Sequence of the second protein:
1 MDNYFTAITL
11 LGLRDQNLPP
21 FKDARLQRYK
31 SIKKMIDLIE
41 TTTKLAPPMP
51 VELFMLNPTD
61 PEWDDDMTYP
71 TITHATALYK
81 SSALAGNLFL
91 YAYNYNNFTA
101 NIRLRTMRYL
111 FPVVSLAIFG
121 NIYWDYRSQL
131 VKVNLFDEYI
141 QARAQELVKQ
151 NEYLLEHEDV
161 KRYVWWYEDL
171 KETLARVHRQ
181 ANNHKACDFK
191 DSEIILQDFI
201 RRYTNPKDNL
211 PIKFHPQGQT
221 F

The following describes two proteins that form a bound complex.

Interface contacts:
Residue T157 in the first protein is in contact with residue N101 in the second protein (closest heavy-atom distance 4.9 Å).
Residue E151 in the first protein contacts residue I102 in the second protein (closest heavy-atom distance 3.2 Å).
Residue Y155 in the first protein interacts with residue I102 in the second protein (closest heavy-atom distance 3.8 Å).
Residue L152 in the first protein interacts with residue I102 in the second protein (closest heavy-atom distance 3.8 Å).
Residue T157 in the first protein is in contact with residue A100 in the second protein (closest heavy-atom distance 3.4 Å).

Sequence of the first protein:
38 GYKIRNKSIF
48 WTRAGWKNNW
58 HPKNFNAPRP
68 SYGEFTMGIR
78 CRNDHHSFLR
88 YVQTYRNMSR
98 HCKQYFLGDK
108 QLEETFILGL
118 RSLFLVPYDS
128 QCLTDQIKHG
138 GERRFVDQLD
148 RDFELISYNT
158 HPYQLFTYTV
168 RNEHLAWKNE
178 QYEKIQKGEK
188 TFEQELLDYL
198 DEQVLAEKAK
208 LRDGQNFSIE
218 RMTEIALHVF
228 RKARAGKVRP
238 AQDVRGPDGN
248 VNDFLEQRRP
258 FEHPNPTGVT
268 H